These two protein chains interact to form a complex.

Sequence of chain A:
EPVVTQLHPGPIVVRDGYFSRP

Contacts between the two chains:
Residue R92 in chain B is in contact with residue F27 in chain A (closest heavy-atom distance 2.9 Å).
Residue I120 in chain B is in contact with residue V12 in chain A (closest heavy-atom distance 4.0 Å).
Residue N94 in chain B contacts residue Y26 in chain A (closest heavy-atom distance 3.8 Å).
Residue C93 in chain B interacts with residue V22 in chain A (closest heavy-atom distance 3.8 Å).
Residue E75 in chain B contacts residue F27 in chain A (closest heavy-atom distance 3.7 Å).
Residue N94 in chain B contacts residue V21 in chain A (closest heavy-atom distance 3.8 Å).
Residue R92 in chain B contacts residue R29 in chain A (closest heavy-atom distance 4.0 Å).
Residue H151 in chain B is in contact with residue Q14 in chain A (closest heavy-atom distance 3.2 Å).
Residue K115 in chain B contacts residue L15 in chain A (closest heavy-atom distance 3.4 Å).
Residue V117 in chain B is in contact with residue I20 in chain A (closest heavy-atom distance 3.9 Å).
Residue Y95 in chain B is in contact with residue I20 in chain A (closest heavy-atom distance 3.6 Å).
Residue R92 in chain B is in contact with residue G25 in chain A (closest heavy-atom distance 3.8 Å).
Residue L96 in chain B is in contact with residue F27 in chain A (closest heavy-atom distance 4.1 Å).
Residue N94 in chain B is in contact with residue R23 in chain A (closest heavy-atom distance 3.1 Å).
Residue E121 in chain B is in contact with residue V11 in chain A (closest heavy-atom distance 2.9 Å).
Residue I118 in chain B contacts residue T13 in chain A (closest heavy-atom distance 3.8 Å).
Residue F149 in chain B is in contact with residue I20 in chain A (closest heavy-atom distance 3.9 Å).
Residue V117 in chain B contacts residue Q14 in chain A (closest heavy-atom distance 4.0 Å).
Residue V65 in chain B contacts residue F27 in chain A (closest heavy-atom distance 3.9 Å).
Residue C93 in chain B interacts with residue F27 in chain A (closest heavy-atom distance 3.3 Å).
Residue P153 in chain B is in contact with residue V12 in chain A (closest heavy-atom distance 3.3 Å).
Residue K74 in chain B contacts residue S28 in chain A (closest heavy-atom distance 2.9 Å).
Residue F122 in chain B is in contact with residue P10 in chain A (closest heavy-atom distance 3.7 Å).
Residue E119 in chain B contacts residue T13 in chain A (closest heavy-atom distance 2.7 Å).
Residue K113 in chain B is in contact with residue H16 in chain A (closest heavy-atom distance 3.8 Å).
Residue R133 in chain B contacts residue V22 in chain A (closest heavy-atom distance 3.5 Å).
Residue K115 in chain B contacts residue H16 in chain A (closest heavy-atom distance 3.5 Å).
Residue N152 in chain B interacts with residue V12 in chain A (closest heavy-atom distance 3.7 Å).
Residue K74 in chain B interacts with residue F27 in chain A (closest heavy-atom distance 4.0 Å).
Residue N152 in chain B is in contact with residue Q14 in chain A (closest heavy-atom distance 3.5 Å).
Residue H151 in chain B interacts with residue I20 in chain A (closest heavy-atom distance 3.5 Å).
Residue V117 in chain B interacts with residue H16 in chain A (closest heavy-atom distance 3.7 Å).
Residue E119 in chain B is in contact with residue V11 in chain A (closest heavy-atom distance 3.7 Å).
Residue K114 in chain B interacts with residue Y26 in chain A (closest heavy-atom distance 3.8 Å).
Residue R133 in chain B interacts with residue D24 in chain A (closest heavy-atom distance 2.8 Å).
Residue N94 in chain B is in contact with residue V22 in chain A (closest heavy-atom distance 4.1 Å).
Residue I120 in chain B is in contact with residue V11 in chain A (closest heavy-atom distance 3.4 Å).
Residue N67 in chain B interacts with residue P30 in chain A (closest heavy-atom distance 3.4 Å).
Residue T116 in chain B contacts residue L15 in chain A (closest heavy-atom distance 3.6 Å).
Residue H151 in chain B interacts with residue G18 in chain A (closest heavy-atom distance 3.5 Å).
Residue V117 in chain B contacts residue L15 in chain A (closest heavy-atom distance 3.0 Å).
Residue D111 in chain B is in contact with residue Y26 in chain A (closest heavy-atom distance 2.5 Å).
Residue R92 in chain B interacts with residue Y26 in chain A (closest heavy-atom distance 2.9 Å).
Residue K72 in chain B is in contact with residue P30 in chain A (closest heavy-atom distance 3.6 Å).
Residue R92 in chain B is in contact with residue R23 in chain A (closest heavy-atom distance 4.2 Å).
Residue D111 in chain B is in contact with residue F27 in chain A (closest heavy-atom distance 4.2 Å).
Residue C93 in chain B contacts residue D24 in chain A (closest heavy-atom distance 4.0 Å).
Residue M89 in chain B is in contact with residue F27 in chain A (closest heavy-atom distance 3.8 Å).
Residue Q155 in chain B interacts with residue P10 in chain A (closest heavy-atom distance 4.1 Å).
Residue T150 in chain B contacts residue I20 in chain A (closest heavy-atom distance 3.6 Å).
Residue R92 in chain B contacts residue S28 in chain A (closest heavy-atom distance 3.6 Å).
Residue H151 in chain B contacts residue P19 in chain A (closest heavy-atom distance 4.2 Å).
Residue K145 in chain B interacts with residue P10 in chain A (closest heavy-atom distance 3.6 Å).
Residue E121 in chain B is in contact with residue P10 in chain A (closest heavy-atom distance 3.2 Å).
Residue L112 in chain B contacts residue Y26 in chain A (closest heavy-atom distance 3.8 Å).
Residue Y95 in chain B contacts residue V21 in chain A (closest heavy-atom distance 2.9 Å).
Residue C93 in chain B interacts with residue R23 in chain A (closest heavy-atom distance 3.2 Å).
Residue Y95 in chain B is in contact with residue V22 in chain A (closest heavy-atom distance 4.0 Å).
Residue C93 in chain B is in contact with residue Y26 in chain A (closest heavy-atom distance 3.9 Å).
Residue E119 in chain B contacts residue V12 in chain A (closest heavy-atom distance 3.6 Å).

Sequence of chain B:
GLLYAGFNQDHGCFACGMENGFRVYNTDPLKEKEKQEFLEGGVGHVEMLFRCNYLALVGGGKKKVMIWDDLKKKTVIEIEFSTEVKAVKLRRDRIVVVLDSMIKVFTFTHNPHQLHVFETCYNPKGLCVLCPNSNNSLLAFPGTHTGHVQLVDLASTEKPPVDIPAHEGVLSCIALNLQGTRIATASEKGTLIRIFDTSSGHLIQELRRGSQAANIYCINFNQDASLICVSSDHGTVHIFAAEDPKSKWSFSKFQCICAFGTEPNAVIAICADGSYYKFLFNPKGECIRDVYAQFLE